The following describes two proteins that form a bound complex.

Sequence of chain A:
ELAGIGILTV

Contacts between the two chains:
Residue K66 in chain B interacts with residue G4 in chain A (closest heavy-atom distance 4.5 Å).
Residue Y84 in chain B contacts residue V10 in chain A (closest heavy-atom distance 4.0 Å).
Residue W167 in chain B interacts with residue E1 in chain A (closest heavy-atom distance 3.2 Å).
Residue Y159 in chain B interacts with residue E1 in chain A (closest heavy-atom distance 2.6 Å).
Residue H114 in chain B contacts residue G6 in chain A (closest heavy-atom distance 4.9 Å).
Residue Y159 in chain B contacts residue G4 in chain A (closest heavy-atom distance 4.5 Å).
Residue Y7 in chain B is in contact with residue E1 in chain A (closest heavy-atom distance 2.7 Å).
Residue Y99 in chain B interacts with residue L2 in chain A (closest heavy-atom distance 4.0 Å).
Residue T143 in chain B is in contact with residue T9 in chain A (closest heavy-atom distance 4.9 Å).
Residue V152 in chain B is in contact with residue G6 in chain A (closest heavy-atom distance 3.3 Å).
Residue M45 in chain B interacts with residue L2 in chain A (closest heavy-atom distance 3.9 Å).
Residue Y171 in chain B contacts residue E1 in chain A (closest heavy-atom distance 2.8 Å).
Residue Y59 in chain B contacts residue E1 in chain A (closest heavy-atom distance 4.2 Å).
Residue D77 in chain B interacts with residue V10 in chain A (closest heavy-atom distance 3.0 Å).
Residue L156 in chain B is in contact with residue G6 in chain A (closest heavy-atom distance 3.1 Å).
Residue T80 in chain B is in contact with residue T9 in chain A (closest heavy-atom distance 4.3 Å).
Residue T73 in chain B is in contact with residue L8 in chain A (closest heavy-atom distance 4.7 Å).
Residue D77 in chain B interacts with residue T9 in chain A (closest heavy-atom distance 3.2 Å).
Residue T163 in chain B is in contact with residue E1 in chain A (closest heavy-atom distance 3.6 Å).
Residue Y7 in chain B is in contact with residue L2 in chain A (closest heavy-atom distance 2.9 Å).
Residue R97 in chain B is in contact with residue I7 in chain A (closest heavy-atom distance 4.4 Å).
Residue K66 in chain B is in contact with residue L2 in chain A (closest heavy-atom distance 2.5 Å).
Residue V152 in chain B contacts residue L8 in chain A (closest heavy-atom distance 3.5 Å).
Residue W147 in chain B interacts with residue V10 in chain A (closest heavy-atom distance 3.7 Å).
Residue T73 in chain B interacts with residue I7 in chain A (closest heavy-atom distance 4.3 Å).
Residue V76 in chain B is in contact with residue T9 in chain A (closest heavy-atom distance 3.6 Å).
Residue Y123 in chain B is in contact with residue V10 in chain A (closest heavy-atom distance 4.2 Å).
Residue D77 in chain B interacts with residue L8 in chain A (closest heavy-atom distance 4.8 Å).
Residue K66 in chain B contacts residue E1 in chain A (closest heavy-atom distance 2.6 Å).
Residue T80 in chain B interacts with residue V10 in chain A (closest heavy-atom distance 3.8 Å).
Residue Y116 in chain B interacts with residue V10 in chain A (closest heavy-atom distance 3.5 Å).
Residue L156 in chain B is in contact with residue I5 in chain A (closest heavy-atom distance 3.8 Å).
Residue A150 in chain B contacts residue L8 in chain A (closest heavy-atom distance 4.0 Å).
Residue M5 in chain B contacts residue E1 in chain A (closest heavy-atom distance 3.5 Å).
Residue H70 in chain B is in contact with residue I7 in chain A (closest heavy-atom distance 2.9 Å).
Residue Q155 in chain B interacts with residue I7 in chain A (closest heavy-atom distance 4.4 Å).
Residue L81 in chain B contacts residue V10 in chain A (closest heavy-atom distance 3.6 Å).
Residue F33 in chain B interacts with residue E1 in chain A (closest heavy-atom distance 4.5 Å).
Residue Y159 in chain B is in contact with residue I5 in chain A (closest heavy-atom distance 4.8 Å).
Residue H70 in chain B is in contact with residue A3 in chain A (closest heavy-atom distance 3.5 Å).
Residue K146 in chain B interacts with residue T9 in chain A (closest heavy-atom distance 2.7 Å).
Residue Y99 in chain B contacts residue A3 in chain A (closest heavy-atom distance 3.1 Å).
Residue L156 in chain B interacts with residue I7 in chain A (closest heavy-atom distance 4.6 Å).
Residue Y99 in chain B contacts residue I7 in chain A (closest heavy-atom distance 4.0 Å).
Residue K66 in chain B is in contact with residue A3 in chain A (closest heavy-atom distance 4.1 Å).
Residue Y159 in chain B interacts with residue L2 in chain A (closest heavy-atom distance 3.8 Å).
Residue W147 in chain B is in contact with residue T9 in chain A (closest heavy-atom distance 2.8 Å).
Residue H70 in chain B is in contact with residue L2 in chain A (closest heavy-atom distance 4.1 Å).
Residue V67 in chain B contacts residue L2 in chain A (closest heavy-atom distance 3.5 Å).
Residue Y159 in chain B contacts residue A3 in chain A (closest heavy-atom distance 3.5 Å).
Residue W147 in chain B contacts residue L8 in chain A (closest heavy-atom distance 3.6 Å).
Residue Q155 in chain B interacts with residue I5 in chain A (closest heavy-atom distance 3.5 Å).
Residue E63 in chain B contacts residue L2 in chain A (closest heavy-atom distance 3.0 Å).
Residue F9 in chain B interacts with residue L2 in chain A (closest heavy-atom distance 3.8 Å).
Residue R97 in chain B interacts with residue L8 in chain A (closest heavy-atom distance 4.0 Å).
Residue Q155 in chain B contacts residue G6 in chain A (closest heavy-atom distance 2.6 Å).
Residue K146 in chain B is in contact with residue V10 in chain A (closest heavy-atom distance 3.5 Å).
Residue T143 in chain B interacts with residue V10 in chain A (closest heavy-atom distance 2.5 Å).
Residue A158 in chain B interacts with residue I5 in chain A (closest heavy-atom distance 4.3 Å).
Residue E63 in chain B contacts residue E1 in chain A (closest heavy-atom distance 3.9 Å).

Sequence of chain B:
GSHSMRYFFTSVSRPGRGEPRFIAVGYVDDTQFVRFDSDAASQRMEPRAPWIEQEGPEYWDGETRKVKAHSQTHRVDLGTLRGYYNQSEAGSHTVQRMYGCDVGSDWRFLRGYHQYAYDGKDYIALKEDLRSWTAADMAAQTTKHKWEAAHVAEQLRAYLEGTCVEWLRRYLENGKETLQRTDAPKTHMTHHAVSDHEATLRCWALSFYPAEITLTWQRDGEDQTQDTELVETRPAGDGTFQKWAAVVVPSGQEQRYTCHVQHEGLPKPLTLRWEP